Sequence of protein 2:
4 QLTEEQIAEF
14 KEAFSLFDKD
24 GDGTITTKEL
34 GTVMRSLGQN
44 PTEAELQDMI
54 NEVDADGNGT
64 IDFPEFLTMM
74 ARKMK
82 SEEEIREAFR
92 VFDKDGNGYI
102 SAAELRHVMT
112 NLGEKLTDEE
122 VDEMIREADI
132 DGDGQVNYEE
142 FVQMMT

The following describes two proteins that form a bound complex.

Residue-level contacts at the interface:
Residue V109 in protein 2 interacts with residue F21 in protein 1 (closest heavy-atom distance 4.0 Å).
Residue F20 in protein 2 contacts residue T14 in protein 1 (closest heavy-atom distance 3.7 Å).
Residue L113 in protein 2 interacts with residue I17 in protein 1 (closest heavy-atom distance 3.4 Å).
Residue V109 in protein 2 interacts with residue I17 in protein 1 (closest heavy-atom distance 3.3 Å).
Residue M125 in protein 2 contacts residue F24 in protein 1 (closest heavy-atom distance 3.4 Å).
Residue M72 in protein 2 contacts residue F11 in protein 1 (closest heavy-atom distance 3.6 Å).
Residue E121 in protein 2 interacts with residue K28 in protein 1 (closest heavy-atom distance 3.4 Å).
Residue L113 in protein 2 is in contact with residue F21 in protein 1 (closest heavy-atom distance 3.5 Å).
Residue F93 in protein 2 interacts with residue I17 in protein 1 (closest heavy-atom distance 3.8 Å).
Residue E121 in protein 2 interacts with residue F24 in protein 1 (closest heavy-atom distance 3.6 Å).
Residue I64 in protein 2 interacts with residue F11 in protein 1 (closest heavy-atom distance 3.7 Å).
Residue M125 in protein 2 is in contact with residue F21 in protein 1 (closest heavy-atom distance 4.0 Å).
Residue A89 in protein 2 is in contact with residue I17 in protein 1 (closest heavy-atom distance 3.9 Å).
Residue M110 in protein 2 is in contact with residue F21 in protein 1 (closest heavy-atom distance 3.7 Å).
Residue M73 in protein 2 contacts residue Y12 in protein 1 (closest heavy-atom distance 3.7 Å).
Residue M37 in protein 2 interacts with residue K10 in protein 1 (closest heavy-atom distance 4.0 Å).
Residue E128 in protein 2 contacts residue F24 in protein 1 (closest heavy-atom distance 3.9 Å).
Residue M146 in protein 2 is in contact with residue L16 in protein 1 (closest heavy-atom distance 3.3 Å).
Residue L33 in protein 2 is in contact with residue F11 in protein 1 (closest heavy-atom distance 3.8 Å).
Residue V92 in protein 2 interacts with residue I17 in protein 1 (closest heavy-atom distance 3.7 Å).
Residue E128 in protein 2 contacts residue V33 in protein 1 (closest heavy-atom distance 3.5 Å).
Residue E124 in protein 2 is in contact with residue K28 in protein 1 (closest heavy-atom distance 2.7 Å).
Residue F13 in protein 2 contacts residue F15 in protein 1 (closest heavy-atom distance 3.6 Å).
Residue M52 in protein 2 is in contact with residue F11 in protein 1 (closest heavy-atom distance 3.8 Å).
Residue A89 in protein 2 interacts with residue A13 in protein 1 (closest heavy-atom distance 3.8 Å).
Residue M145 in protein 2 contacts residue R27 in protein 1 (closest heavy-atom distance 3.5 Å).
Residue M146 in protein 2 interacts with residue Y20 in protein 1 (closest heavy-atom distance 3.3 Å).
Residue E85 in protein 2 contacts residue L16 in protein 1 (closest heavy-atom distance 3.8 Å).
Residue E115 in protein 2 interacts with residue F21 in protein 1 (closest heavy-atom distance 3.8 Å).
Residue M52 in protein 2 is in contact with residue K10 in protein 1 (closest heavy-atom distance 3.4 Å).
Residue I86 in protein 2 is in contact with residue L16 in protein 1 (closest heavy-atom distance 3.5 Å).
Residue L19 in protein 2 contacts residue T14 in protein 1 (closest heavy-atom distance 3.4 Å).
Residue E85 in protein 2 interacts with residue G9 in protein 1 (closest heavy-atom distance 3.9 Å).
Residue K76 in protein 2 is in contact with residue Y12 in protein 1 (closest heavy-atom distance 3.5 Å).
Residue A129 in protein 2 interacts with residue Y20 in protein 1 (closest heavy-atom distance 3.7 Å).
Residue F142 in protein 2 interacts with residue Y20 in protein 1 (closest heavy-atom distance 3.5 Å).
Residue E12 in protein 2 is in contact with residue E19 in protein 1 (closest heavy-atom distance 4.0 Å).
Residue E128 in protein 2 interacts with residue R27 in protein 1 (closest heavy-atom distance 2.8 Å).
Residue V137 in protein 2 is in contact with residue Y20 in protein 1 (closest heavy-atom distance 3.9 Å).
Residue E15 in protein 2 is in contact with residue Q18 in protein 1 (closest heavy-atom distance 3.5 Å).
Residue L19 in protein 2 interacts with residue Q18 in protein 1 (closest heavy-atom distance 3.4 Å).
Residue E15 in protein 2 is in contact with residue R22 in protein 1 (closest heavy-atom distance 3.4 Å).
Residue E115 in protein 2 contacts residue K25 in protein 1 (closest heavy-atom distance 3.0 Å).
Residue V56 in protein 2 is in contact with residue F11 in protein 1 (closest heavy-atom distance 3.8 Å).
Residue E12 in protein 2 is in contact with residue R22 in protein 1 (closest heavy-atom distance 3.6 Å).
Residue M72 in protein 2 interacts with residue V8 in protein 1 (closest heavy-atom distance 3.8 Å).
Residue M145 in protein 2 is in contact with residue Y20 in protein 1 (closest heavy-atom distance 3.6 Å).
Residue M77 in protein 2 interacts with residue Y12 in protein 1 (closest heavy-atom distance 3.3 Å).
Residue A16 in protein 2 contacts residue Q18 in protein 1 (closest heavy-atom distance 3.1 Å).
Residue E88 in protein 2 is in contact with residue K10 in protein 1 (closest heavy-atom distance 2.6 Å).
Residue F69 in protein 2 contacts residue F11 in protein 1 (closest heavy-atom distance 3.8 Å).
Residue M125 in protein 2 is in contact with residue Y20 in protein 1 (closest heavy-atom distance 3.5 Å).
Residue M73 in protein 2 contacts residue F15 in protein 1 (closest heavy-atom distance 3.4 Å).
Residue Q42 in protein 2 is in contact with residue K10 in protein 1 (closest heavy-atom distance 2.9 Å).
Residue F20 in protein 2 interacts with residue F11 in protein 1 (closest heavy-atom distance 3.8 Å).
Residue E124 in protein 2 contacts residue F24 in protein 1 (closest heavy-atom distance 3.8 Å).
Residue M52 in protein 2 interacts with residue T7 in protein 1 (closest heavy-atom distance 3.8 Å).
Residue F93 in protein 2 interacts with residue F21 in protein 1 (closest heavy-atom distance 3.8 Å).
Residue E85 in protein 2 contacts residue A13 in protein 1 (closest heavy-atom distance 3.7 Å).
Residue Q9 in protein 2 is in contact with residue F15 in protein 1 (closest heavy-atom distance 3.9 Å).

Sequence of protein 1:
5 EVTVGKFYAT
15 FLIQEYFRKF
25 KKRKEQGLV